Sequence of the second protein:
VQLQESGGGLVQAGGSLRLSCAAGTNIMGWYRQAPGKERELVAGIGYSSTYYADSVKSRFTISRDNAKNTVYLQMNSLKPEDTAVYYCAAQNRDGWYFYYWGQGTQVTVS

Sequence of the first protein:
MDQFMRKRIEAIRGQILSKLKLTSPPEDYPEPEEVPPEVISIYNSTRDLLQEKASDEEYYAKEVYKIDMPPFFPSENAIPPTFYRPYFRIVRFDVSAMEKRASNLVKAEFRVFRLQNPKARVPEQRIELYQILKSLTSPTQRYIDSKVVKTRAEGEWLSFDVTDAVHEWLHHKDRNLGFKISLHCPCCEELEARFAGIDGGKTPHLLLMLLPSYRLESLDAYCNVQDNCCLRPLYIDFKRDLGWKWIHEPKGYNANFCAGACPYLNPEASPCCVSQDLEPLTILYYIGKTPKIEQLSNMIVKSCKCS

These two protein chains interact to form a complex.

Residue-level contacts at the interface:
Residue Y106 in the first protein interacts with residue Y58 in the second protein (closest heavy-atom distance 4.6 Å).
Residue F105 in the first protein interacts with residue T57 in the second protein (closest heavy-atom distance 3.4 Å).
Residue R114 in the first protein is in contact with residue Y53 in the second protein (closest heavy-atom distance 4.7 Å).
Residue I101 in the first protein contacts residue Y104 in the second protein (closest heavy-atom distance 3.2 Å).
Residue I101 in the first protein interacts with residue I33 in the second protein (closest heavy-atom distance 4.1 Å).
Residue S97 in the first protein contacts residue E44 in the second protein (closest heavy-atom distance 3.0 Å).
Residue I112 in the first protein is in contact with residue Y53 in the second protein (closest heavy-atom distance 3.3 Å).
Residue F110 in the first protein is in contact with residue Y53 in the second protein (closest heavy-atom distance 4.0 Å).
Residue F105 in the first protein interacts with residue Y58 in the second protein (closest heavy-atom distance 4.1 Å).
Residue E98 in the first protein is in contact with residue R45 in the second protein (closest heavy-atom distance 4.2 Å).
Residue N99 in the first protein is in contact with residue R45 in the second protein (closest heavy-atom distance 3.1 Å).
Residue I101 in the first protein contacts residue F105 in the second protein (closest heavy-atom distance 3.6 Å).
Residue F105 in the first protein is in contact with residue Y53 in the second protein (closest heavy-atom distance 4.7 Å).
Residue N99 in the first protein is in contact with residue W103 in the second protein (closest heavy-atom distance 4.3 Å).
Residue I154 in the first protein contacts residue Y53 in the second protein (closest heavy-atom distance 3.7 Å).
Residue E98 in the first protein interacts with residue Y37 in the second protein (closest heavy-atom distance 2.7 Å).
Residue P96 in the first protein interacts with residue R45 in the second protein (closest heavy-atom distance 4.0 Å).
Residue P102 in the first protein interacts with residue L47 in the second protein (closest heavy-atom distance 3.7 Å).
Residue F110 in the first protein is in contact with residue S56 in the second protein (closest heavy-atom distance 3.9 Å).
Residue A100 in the first protein interacts with residue F105 in the second protein (closest heavy-atom distance 3.7 Å).
Residue P102 in the first protein contacts residue W103 in the second protein (closest heavy-atom distance 4.3 Å).
Residue R107 in the first protein interacts with residue T57 in the second protein (closest heavy-atom distance 4.9 Å).
Residue N99 in the first protein interacts with residue Y37 in the second protein (closest heavy-atom distance 4.0 Å).
Residue A100 in the first protein contacts residue L47 in the second protein (closest heavy-atom distance 4.5 Å).
Residue S97 in the first protein is in contact with residue R45 in the second protein (closest heavy-atom distance 3.1 Å).
Residue N99 in the first protein is in contact with residue W108 in the second protein (closest heavy-atom distance 3.1 Å).
Residue Y106 in the first protein is in contact with residue T57 in the second protein (closest heavy-atom distance 2.5 Å).
Residue I101 in the first protein interacts with residue W103 in the second protein (closest heavy-atom distance 3.2 Å).
Residue L201 in the first protein contacts residue Y53 in the second protein (closest heavy-atom distance 2.9 Å).
Residue I112 in the first protein is in contact with residue S56 in the second protein (closest heavy-atom distance 3.9 Å).
Residue I101 in the first protein is in contact with residue Q98 in the second protein (closest heavy-atom distance 4.4 Å).
Residue R114 in the first protein is in contact with residue W103 in the second protein (closest heavy-atom distance 3.2 Å).
Residue P96 in the first protein contacts residue Y37 in the second protein (closest heavy-atom distance 3.2 Å).
Residue P96 in the first protein interacts with residue Y58 in the second protein (closest heavy-atom distance 5.0 Å).
Residue G238 in the first protein is in contact with residue D61 in the second protein (closest heavy-atom distance 4.1 Å).
Residue F94 in the first protein interacts with residue Y58 in the second protein (closest heavy-atom distance 3.2 Å).
Residue F105 in the first protein interacts with residue G52 in the second protein (closest heavy-atom distance 3.9 Å).
Residue G202 in the first protein interacts with residue Y53 in the second protein (closest heavy-atom distance 4.9 Å).
Residue F105 in the first protein is in contact with residue I33 in the second protein (closest heavy-atom distance 4.5 Å).
Residue F105 in the first protein interacts with residue G50 in the second protein (closest heavy-atom distance 3.8 Å).
Residue A100 in the first protein is in contact with residue Y37 in the second protein (closest heavy-atom distance 4.1 Å).
Residue Y106 in the first protein is in contact with residue S56 in the second protein (closest heavy-atom distance 3.4 Å).
Residue A100 in the first protein interacts with residue W103 in the second protein (closest heavy-atom distance 4.4 Å).
Residue N99 in the first protein interacts with residue Y104 in the second protein (closest heavy-atom distance 3.8 Å).
Residue P96 in the first protein interacts with residue E46 in the second protein (closest heavy-atom distance 3.6 Å).
Residue R107 in the first protein interacts with residue S56 in the second protein (closest heavy-atom distance 4.5 Å).
Residue P96 in the first protein interacts with residue L47 in the second protein (closest heavy-atom distance 3.3 Å).
Residue F94 in the first protein is in contact with residue L47 in the second protein (closest heavy-atom distance 3.3 Å).
Residue P102 in the first protein interacts with residue Y58 in the second protein (closest heavy-atom distance 3.6 Å).
Residue Y106 in the first protein is in contact with residue S55 in the second protein (closest heavy-atom distance 4.6 Å).
Residue S97 in the first protein is in contact with residue E46 in the second protein (closest heavy-atom distance 4.8 Å).
Residue F105 in the first protein contacts residue S56 in the second protein (closest heavy-atom distance 3.5 Å).
Residue N99 in the first protein contacts residue F105 in the second protein (closest heavy-atom distance 4.2 Å).
Residue K156 in the first protein contacts residue D101 in the second protein (closest heavy-atom distance 4.7 Å).
Residue F94 in the first protein interacts with residue Y37 in the second protein (closest heavy-atom distance 4.9 Å).
Residue T104 in the first protein interacts with residue T57 in the second protein (closest heavy-atom distance 4.8 Å).
Residue R107 in the first protein interacts with residue S55 in the second protein (closest heavy-atom distance 3.3 Å).
Residue T104 in the first protein is in contact with residue Y58 in the second protein (closest heavy-atom distance 3.7 Å).
Residue F105 in the first protein is in contact with residue I51 in the second protein (closest heavy-atom distance 3.8 Å).